Residue-level contacts at the interface:
Residue F67 in protein 2 is in contact with residue E135 in protein 1 (closest heavy-atom distance 3.7 Å).
Residue Q51 in protein 2 is in contact with residue L204 in protein 1 (closest heavy-atom distance 3.2 Å).
Residue N39 in protein 2 is in contact with residue L155 in protein 1 (closest heavy-atom distance 3.5 Å).
Residue K29 in protein 2 is in contact with residue S197 in protein 1 (closest heavy-atom distance 3.3 Å).
Residue Y70 in protein 2 interacts with residue H143 in protein 1 (closest heavy-atom distance 3.0 Å).
Residue Q51 in protein 2 interacts with residue H146 in protein 1 (closest heavy-atom distance 3.1 Å).
Residue V148 in protein 2 interacts with residue S137 in protein 1 (closest heavy-atom distance 3.7 Å).
Residue A28 in protein 2 is in contact with residue R193 in protein 1 (closest heavy-atom distance 2.8 Å).
Residue A28 in protein 2 is in contact with residue S197 in protein 1 (closest heavy-atom distance 3.3 Å).
Residue Q51 in protein 2 interacts with residue K202 in protein 1 (closest heavy-atom distance 3.7 Å).
Residue F67 in protein 2 contacts residue A138 in protein 1 (closest heavy-atom distance 3.6 Å).
Residue Q4 in protein 2 interacts with residue Y149 in protein 1 (closest heavy-atom distance 3.4 Å).
Residue D66 in protein 2 contacts residue Y139 in protein 1 (closest heavy-atom distance 3.8 Å).
Residue Y55 in protein 2 contacts residue E334 in protein 1 (closest heavy-atom distance 3.6 Å).
Residue I26 in protein 2 is in contact with residue Q194 in protein 1 (closest heavy-atom distance 3.1 Å).
Residue N63 in protein 2 is in contact with residue R393 in protein 1 (closest heavy-atom distance 3.7 Å).
Residue Q35 in protein 2 contacts residue S197 in protein 1 (closest heavy-atom distance 2.7 Å).
Residue A28 in protein 2 interacts with residue I198 in protein 1 (closest heavy-atom distance 3.6 Å).
Residue A28 in protein 2 interacts with residue Q194 in protein 1 (closest heavy-atom distance 2.9 Å).
Residue D23 in protein 2 contacts residue Q194 in protein 1 (closest heavy-atom distance 3.5 Å).
Residue I65 in protein 2 is in contact with residue G325 in protein 1 (closest heavy-atom distance 3.6 Å).
Residue D23 in protein 2 is in contact with residue Y195 in protein 1 (closest heavy-atom distance 3.3 Å).
Residue E60 in protein 2 is in contact with residue K338 in protein 1 (closest heavy-atom distance 2.7 Å).
Residue I147 in protein 2 is in contact with residue I141 in protein 1 (closest heavy-atom distance 3.7 Å).
Residue I65 in protein 2 contacts residue V323 in protein 1 (closest heavy-atom distance 3.5 Å).
Residue N120 in protein 2 is in contact with residue S142 in protein 1 (closest heavy-atom distance 3.3 Å).
Residue V49 in protein 2 contacts residue Y149 in protein 1 (closest heavy-atom distance 3.5 Å).
Residue I2 in protein 2 is in contact with residue Y149 in protein 1 (closest heavy-atom distance 3.6 Å).
Residue L24 in protein 2 is in contact with residue K158 in protein 1 (closest heavy-atom distance 2.7 Å).
Residue I65 in protein 2 contacts residue L322 in protein 1 (closest heavy-atom distance 3.8 Å).
Residue Y122 in protein 2 contacts residue E135 in protein 1 (closest heavy-atom distance 2.7 Å).
Residue S30 in protein 2 contacts residue S197 in protein 1 (closest heavy-atom distance 3.7 Å).
Residue G149 in protein 2 interacts with residue N134 in protein 1 (closest heavy-atom distance 3.6 Å).
Residue N63 in protein 2 is in contact with residue S392 in protein 1 (closest heavy-atom distance 3.1 Å).
Residue N150 in protein 2 interacts with residue E135 in protein 1 (closest heavy-atom distance 3.7 Å).
Residue I37 in protein 2 is in contact with residue F201 in protein 1 (closest heavy-atom distance 3.7 Å).
Residue Y70 in protein 2 contacts residue Y209 in protein 1 (closest heavy-atom distance 3.8 Å).
Residue I65 in protein 2 is in contact with residue Y139 in protein 1 (closest heavy-atom distance 3.7 Å).
Residue Y27 in protein 2 contacts residue Q194 in protein 1 (closest heavy-atom distance 3.7 Å).
Residue D47 in protein 2 is in contact with residue Y149 in protein 1 (closest heavy-atom distance 2.5 Å).
Residue N39 in protein 2 contacts residue S154 in protein 1 (closest heavy-atom distance 3.5 Å).
Residue F50 in protein 2 is in contact with residue H146 in protein 1 (closest heavy-atom distance 3.6 Å).
Residue F67 in protein 2 is in contact with residue Y139 in protein 1 (closest heavy-atom distance 3.6 Å).
Residue R54 in protein 2 contacts residue E334 in protein 1 (closest heavy-atom distance 3.2 Å).
Residue Q35 in protein 2 is in contact with residue F201 in protein 1 (closest heavy-atom distance 3.7 Å).
Residue Y55 in protein 2 contacts residue R331 in protein 1 (closest heavy-atom distance 2.9 Å).
Residue I37 in protein 2 is in contact with residue L155 in protein 1 (closest heavy-atom distance 3.6 Å).
Residue D23 in protein 2 interacts with residue I162 in protein 1 (closest heavy-atom distance 3.2 Å).
Residue A40 in protein 2 contacts residue K158 in protein 1 (closest heavy-atom distance 3.2 Å).
Residue L24 in protein 2 interacts with residue K161 in protein 1 (closest heavy-atom distance 3.8 Å).
Residue I26 in protein 2 is in contact with residue K158 in protein 1 (closest heavy-atom distance 3.8 Å).
Residue I65 in protein 2 is in contact with residue Y324 in protein 1 (closest heavy-atom distance 3.5 Å).
Residue Y70 in protein 2 is in contact with residue H146 in protein 1 (closest heavy-atom distance 3.6 Å).
Residue Q35 in protein 2 interacts with residue D200 in protein 1 (closest heavy-atom distance 3.4 Å).
Residue Y27 in protein 2 contacts residue R193 in protein 1 (closest heavy-atom distance 3.0 Å).
Residue Y55 in protein 2 is in contact with residue K338 in protein 1 (closest heavy-atom distance 3.3 Å).
Residue R54 in protein 2 contacts residue R331 in protein 1 (closest heavy-atom distance 3.2 Å).
Residue N151 in protein 2 interacts with residue A138 in protein 1 (closest heavy-atom distance 3.6 Å).
Residue F67 in protein 2 is in contact with residue S142 in protein 1 (closest heavy-atom distance 3.7 Å).
Residue N39 in protein 2 is in contact with residue K158 in protein 1 (closest heavy-atom distance 3.1 Å).

Sequence of protein 2:
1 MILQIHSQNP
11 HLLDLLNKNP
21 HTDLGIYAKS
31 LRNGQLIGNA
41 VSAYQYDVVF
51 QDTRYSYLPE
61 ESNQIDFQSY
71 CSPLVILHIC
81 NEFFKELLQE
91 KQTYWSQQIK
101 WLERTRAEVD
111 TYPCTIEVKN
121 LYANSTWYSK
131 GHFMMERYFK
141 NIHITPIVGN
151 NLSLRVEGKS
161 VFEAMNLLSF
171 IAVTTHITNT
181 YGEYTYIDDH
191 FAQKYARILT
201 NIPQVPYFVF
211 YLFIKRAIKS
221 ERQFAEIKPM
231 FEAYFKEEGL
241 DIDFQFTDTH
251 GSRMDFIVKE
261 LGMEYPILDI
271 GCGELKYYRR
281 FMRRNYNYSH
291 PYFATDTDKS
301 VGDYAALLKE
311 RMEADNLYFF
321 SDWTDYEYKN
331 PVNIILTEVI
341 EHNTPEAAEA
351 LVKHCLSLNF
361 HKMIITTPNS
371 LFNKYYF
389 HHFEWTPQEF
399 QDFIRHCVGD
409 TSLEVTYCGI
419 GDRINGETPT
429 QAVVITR

The following describes two proteins that form a bound complex.

Sequence of protein 1:
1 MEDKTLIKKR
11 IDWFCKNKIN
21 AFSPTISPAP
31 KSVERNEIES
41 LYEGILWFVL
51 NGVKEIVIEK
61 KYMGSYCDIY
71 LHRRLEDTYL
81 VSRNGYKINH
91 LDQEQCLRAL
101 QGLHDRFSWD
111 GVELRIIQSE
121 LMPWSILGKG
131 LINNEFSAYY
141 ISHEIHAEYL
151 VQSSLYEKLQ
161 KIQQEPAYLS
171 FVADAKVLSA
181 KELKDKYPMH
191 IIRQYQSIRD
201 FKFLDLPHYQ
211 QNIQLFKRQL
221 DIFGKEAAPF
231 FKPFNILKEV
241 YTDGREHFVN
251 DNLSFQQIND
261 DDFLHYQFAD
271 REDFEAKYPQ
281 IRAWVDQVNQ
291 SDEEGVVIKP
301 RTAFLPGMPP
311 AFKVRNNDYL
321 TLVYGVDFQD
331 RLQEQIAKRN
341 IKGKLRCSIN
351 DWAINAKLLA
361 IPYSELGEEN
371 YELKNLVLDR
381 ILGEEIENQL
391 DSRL